Sequence of chain B:
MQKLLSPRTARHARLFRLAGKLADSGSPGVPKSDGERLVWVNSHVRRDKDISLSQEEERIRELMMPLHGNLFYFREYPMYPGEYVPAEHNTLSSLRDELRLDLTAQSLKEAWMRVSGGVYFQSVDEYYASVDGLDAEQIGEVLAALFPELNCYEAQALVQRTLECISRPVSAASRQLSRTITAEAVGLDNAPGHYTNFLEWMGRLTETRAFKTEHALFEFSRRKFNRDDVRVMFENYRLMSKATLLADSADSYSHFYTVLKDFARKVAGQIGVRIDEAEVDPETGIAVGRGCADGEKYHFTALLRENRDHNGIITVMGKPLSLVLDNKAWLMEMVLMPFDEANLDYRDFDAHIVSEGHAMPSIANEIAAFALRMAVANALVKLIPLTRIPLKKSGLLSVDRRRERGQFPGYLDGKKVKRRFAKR

The following describes two proteins that form a bound complex.

Sequence of chain A:
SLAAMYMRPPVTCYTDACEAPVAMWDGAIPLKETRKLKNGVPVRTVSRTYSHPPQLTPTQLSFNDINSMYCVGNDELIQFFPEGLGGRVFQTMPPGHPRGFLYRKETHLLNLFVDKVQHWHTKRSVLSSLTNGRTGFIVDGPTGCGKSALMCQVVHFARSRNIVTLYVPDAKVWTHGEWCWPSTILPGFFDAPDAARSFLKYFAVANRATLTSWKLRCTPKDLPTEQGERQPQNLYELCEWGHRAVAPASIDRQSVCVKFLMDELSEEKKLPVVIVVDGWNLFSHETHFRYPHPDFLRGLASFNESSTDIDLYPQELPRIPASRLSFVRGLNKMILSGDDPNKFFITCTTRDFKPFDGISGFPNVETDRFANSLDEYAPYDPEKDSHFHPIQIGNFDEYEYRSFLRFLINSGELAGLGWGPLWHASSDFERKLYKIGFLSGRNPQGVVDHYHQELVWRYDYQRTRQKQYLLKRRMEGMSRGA

Interface contacts:
Residue H458 in chain A contacts residue A348 in chain B (closest heavy-atom distance 3.7 Å).
Residue T57 in chain A interacts with residue L53 in chain B (closest heavy-atom distance 3.7 Å).
Residue D436 in chain A interacts with residue E58 in chain B (closest heavy-atom distance 3.1 Å).
Residue N72 in chain A contacts residue N42 in chain B (closest heavy-atom distance 3.6 Å).
Residue R466 in chain A interacts with residue E385 in chain B (closest heavy-atom distance 3.4 Å).
Residue Y467 in chain A is in contact with residue E352 in chain B (closest heavy-atom distance 3.0 Å).
Residue R471 in chain A is in contact with residue R61 in chain B (closest heavy-atom distance 3.5 Å).
Residue F437 in chain A interacts with residue E57 in chain B (closest heavy-atom distance 3.5 Å).
Residue I74 in chain A contacts residue R46 in chain B (closest heavy-atom distance 2.8 Å).
Residue D365 in chain A contacts residue K338 in chain B (closest heavy-atom distance 3.1 Å).
Residue R414 in chain A contacts residue E57 in chain B (closest heavy-atom distance 3.5 Å).
Residue F446 in chain A is in contact with residue M351 in chain B (closest heavy-atom distance 3.4 Å).
Residue R410 in chain A interacts with residue D50 in chain B (closest heavy-atom distance 2.7 Å).
Residue H432 in chain A is in contact with residue P66 in chain B (closest heavy-atom distance 3.6 Å).
Residue Y442 in chain A contacts residue Y365 in chain B (closest heavy-atom distance 3.1 Å).
Residue Y442 in chain A interacts with residue D364 in chain B (closest heavy-atom distance 3.7 Å).
Residue S70 in chain A contacts residue K3 in chain B (closest heavy-atom distance 3.5 Å).
Residue R439 in chain A is in contact with residue D359 in chain B (closest heavy-atom distance 3.1 Å).
Residue N72 in chain A interacts with residue K3 in chain B (closest heavy-atom distance 3.6 Å).
Residue G35 in chain A is in contact with residue R61 in chain B (closest heavy-atom distance 3.4 Å).
Residue Y467 in chain A is in contact with residue M353 in chain B (closest heavy-atom distance 3.6 Å).
Residue Y407 in chain A contacts residue S43 in chain B (closest heavy-atom distance 3.7 Å).
Residue H458 in chain A interacts with residue N346 in chain B (closest heavy-atom distance 3.0 Å).
Residue N75 in chain A is in contact with residue S43 in chain B (closest heavy-atom distance 2.5 Å).
Residue R481 in chain A interacts with residue E62 in chain B (closest heavy-atom distance 3.5 Å).
Residue H432 in chain A is in contact with residue M65 in chain B (closest heavy-atom distance 3.6 Å).
Residue E438 in chain A is in contact with residue S54 in chain B (closest heavy-atom distance 3.2 Å).
Residue F446 in chain A contacts residue Y365 in chain B (closest heavy-atom distance 3.2 Å).
Residue N72 in chain A interacts with residue L4 in chain B (closest heavy-atom distance 3.4 Å).
Residue Q461 in chain A interacts with residue N346 in chain B (closest heavy-atom distance 3.2 Å).
Residue Q461 in chain A interacts with residue A348 in chain B (closest heavy-atom distance 2.8 Å).
Residue P38 in chain A is in contact with residue E57 in chain B (closest heavy-atom distance 3.6 Å).
Residue Y442 in chain A contacts residue L363 in chain B (closest heavy-atom distance 3.3 Å).
Residue L447 in chain A is in contact with residue S341 in chain B (closest heavy-atom distance 3.7 Å).
Residue L447 in chain A contacts residue M351 in chain B (closest heavy-atom distance 3.4 Å).
Residue G445 in chain A is in contact with residue Y365 in chain B (closest heavy-atom distance 3.5 Å).
Residue Q474 in chain A is in contact with residue E62 in chain B (closest heavy-atom distance 3.7 Å).
Residue R466 in chain A is in contact with residue E352 in chain B (closest heavy-atom distance 2.9 Å).
Residue T57 in chain A contacts residue E56 in chain B (closest heavy-atom distance 3.4 Å).
Residue F71 in chain A interacts with residue V39 in chain B (closest heavy-atom distance 3.5 Å).
Residue R414 in chain A contacts residue D50 in chain B (closest heavy-atom distance 2.9 Å).
Residue R377 in chain A is in contact with residue D345 in chain B (closest heavy-atom distance 3.2 Å).
Residue W431 in chain A contacts residue R61 in chain B (closest heavy-atom distance 3.5 Å).
Residue F446 in chain A contacts residue L340 in chain B (closest heavy-atom distance 3.6 Å).
Residue F71 in chain A interacts with residue L5 in chain B (closest heavy-atom distance 3.5 Å).
Residue F71 in chain A contacts residue G35 in chain B (closest heavy-atom distance 3.6 Å).
Residue A36 in chain A is in contact with residue R61 in chain B (closest heavy-atom distance 2.6 Å).
Residue D457 in chain A interacts with residue N346 in chain B (closest heavy-atom distance 2.9 Å).
Residue R414 in chain A interacts with residue S54 in chain B (closest heavy-atom distance 3.2 Å).
Residue E406 in chain A is in contact with residue R366 in chain B (closest heavy-atom distance 3.1 Å).
Residue K443 in chain A is in contact with residue E352 in chain B (closest heavy-atom distance 2.8 Å).
Residue K475 in chain A contacts residue M65 in chain B (closest heavy-atom distance 3.5 Å).
Residue S76 in chain A contacts residue R46 in chain B (closest heavy-atom distance 3.6 Å).
Residue N72 in chain A contacts residue R46 in chain B (closest heavy-atom distance 3.2 Å).
Residue Y407 in chain A is in contact with residue H44 in chain B (closest heavy-atom distance 2.7 Å).
Residue Y407 in chain A is in contact with residue W40 in chain B (closest heavy-atom distance 3.7 Å).
Residue K40 in chain A is in contact with residue E56 in chain B (closest heavy-atom distance 3.1 Å).
Residue Y467 in chain A contacts residue R392 in chain B (closest heavy-atom distance 3.5 Å).
Residue L39 in chain A interacts with residue I60 in chain B (closest heavy-atom distance 3.5 Å).
Residue R482 in chain A contacts residue L67 in chain B (closest heavy-atom distance 3.6 Å).